The following describes two proteins that form a bound complex.

Residue-level contacts at the interface:
Residue V643 in the second protein is in contact with residue A26 in the first protein (closest heavy-atom distance 4.8 Å).
Residue P650 in the second protein contacts residue G28 in the first protein (closest heavy-atom distance 4.5 Å).
Residue A697 in the second protein interacts with residue G28 in the first protein (closest heavy-atom distance 3.6 Å).
Residue V643 in the second protein is in contact with residue S25 in the first protein (closest heavy-atom distance 3.9 Å).
Residue I662 in the second protein is in contact with residue F27 in the first protein (closest heavy-atom distance 4.3 Å).
Residue L653 in the second protein is in contact with residue P30 in the first protein (closest heavy-atom distance 4.9 Å).
Residue I642 in the second protein interacts with residue F27 in the first protein (closest heavy-atom distance 3.9 Å).
Residue N690 in the second protein interacts with residue T23 in the first protein (closest heavy-atom distance 3.5 Å).
Residue L653 in the second protein interacts with residue G28 in the first protein (closest heavy-atom distance 3.5 Å).
Residue A697 in the second protein is in contact with residue A29 in the first protein (closest heavy-atom distance 3.4 Å).
Residue Q693 in the second protein interacts with residue T23 in the first protein (closest heavy-atom distance 4.0 Å).
Residue P650 in the second protein contacts residue F27 in the first protein (closest heavy-atom distance 3.9 Å).
Residue M701 in the second protein interacts with residue P30 in the first protein (closest heavy-atom distance 3.9 Å).
Residue N690 in the second protein interacts with residue S25 in the first protein (closest heavy-atom distance 3.1 Å).
Residue T651 in the second protein contacts residue P30 in the first protein (closest heavy-atom distance 3.7 Å).
Residue Q693 in the second protein interacts with residue A26 in the first protein (closest heavy-atom distance 3.5 Å).
Residue T647 in the second protein contacts residue S25 in the first protein (closest heavy-atom distance 4.7 Å).
Residue L694 in the second protein contacts residue F27 in the first protein (closest heavy-atom distance 3.7 Å).
Residue Y689 in the second protein contacts residue T23 in the first protein (closest heavy-atom distance 4.0 Å).
Residue L652 in the second protein contacts residue F27 in the first protein (closest heavy-atom distance 4.5 Å).
Residue M701 in the second protein is in contact with residue G28 in the first protein (closest heavy-atom distance 4.4 Å).
Residue P650 in the second protein interacts with residue P30 in the first protein (closest heavy-atom distance 3.3 Å).
Residue M701 in the second protein interacts with residue A29 in the first protein (closest heavy-atom distance 3.5 Å).
Residue T647 in the second protein is in contact with residue T24 in the first protein (closest heavy-atom distance 3.9 Å).
Residue T647 in the second protein interacts with residue A26 in the first protein (closest heavy-atom distance 4.3 Å).
Residue L653 in the second protein interacts with residue F27 in the first protein (closest heavy-atom distance 4.2 Å).
Residue N690 in the second protein interacts with residue F27 in the first protein (closest heavy-atom distance 3.8 Å).
Residue Q693 in the second protein interacts with residue S25 in the first protein (closest heavy-atom distance 2.4 Å).
Residue S646 in the second protein interacts with residue F27 in the first protein (closest heavy-atom distance 3.9 Å).
Residue V643 in the second protein interacts with residue F27 in the first protein (closest heavy-atom distance 4.5 Å).
Residue L654 in the second protein contacts residue P30 in the first protein (closest heavy-atom distance 3.8 Å).
Residue N649 in the second protein contacts residue F27 in the first protein (closest heavy-atom distance 4.7 Å).
Residue Q693 in the second protein is in contact with residue G28 in the first protein (closest heavy-atom distance 4.7 Å).
Residue S646 in the second protein interacts with residue S25 in the first protein (closest heavy-atom distance 3.4 Å).
Residue Q693 in the second protein interacts with residue F27 in the first protein (closest heavy-atom distance 2.8 Å).
Residue N690 in the second protein contacts residue T24 in the first protein (closest heavy-atom distance 2.7 Å).
Residue S646 in the second protein interacts with residue A26 in the first protein (closest heavy-atom distance 2.9 Å).
Residue V643 in the second protein interacts with residue T24 in the first protein (closest heavy-atom distance 3.9 Å).
Residue S700 in the second protein is in contact with residue A29 in the first protein (closest heavy-atom distance 3.8 Å).
Residue A697 in the second protein contacts residue F27 in the first protein (closest heavy-atom distance 4.0 Å).
Residue L652 in the second protein is in contact with residue P30 in the first protein (closest heavy-atom distance 4.9 Å).
Residue W639 in the second protein contacts residue F27 in the first protein (closest heavy-atom distance 3.9 Å).

Sequence of the second protein:
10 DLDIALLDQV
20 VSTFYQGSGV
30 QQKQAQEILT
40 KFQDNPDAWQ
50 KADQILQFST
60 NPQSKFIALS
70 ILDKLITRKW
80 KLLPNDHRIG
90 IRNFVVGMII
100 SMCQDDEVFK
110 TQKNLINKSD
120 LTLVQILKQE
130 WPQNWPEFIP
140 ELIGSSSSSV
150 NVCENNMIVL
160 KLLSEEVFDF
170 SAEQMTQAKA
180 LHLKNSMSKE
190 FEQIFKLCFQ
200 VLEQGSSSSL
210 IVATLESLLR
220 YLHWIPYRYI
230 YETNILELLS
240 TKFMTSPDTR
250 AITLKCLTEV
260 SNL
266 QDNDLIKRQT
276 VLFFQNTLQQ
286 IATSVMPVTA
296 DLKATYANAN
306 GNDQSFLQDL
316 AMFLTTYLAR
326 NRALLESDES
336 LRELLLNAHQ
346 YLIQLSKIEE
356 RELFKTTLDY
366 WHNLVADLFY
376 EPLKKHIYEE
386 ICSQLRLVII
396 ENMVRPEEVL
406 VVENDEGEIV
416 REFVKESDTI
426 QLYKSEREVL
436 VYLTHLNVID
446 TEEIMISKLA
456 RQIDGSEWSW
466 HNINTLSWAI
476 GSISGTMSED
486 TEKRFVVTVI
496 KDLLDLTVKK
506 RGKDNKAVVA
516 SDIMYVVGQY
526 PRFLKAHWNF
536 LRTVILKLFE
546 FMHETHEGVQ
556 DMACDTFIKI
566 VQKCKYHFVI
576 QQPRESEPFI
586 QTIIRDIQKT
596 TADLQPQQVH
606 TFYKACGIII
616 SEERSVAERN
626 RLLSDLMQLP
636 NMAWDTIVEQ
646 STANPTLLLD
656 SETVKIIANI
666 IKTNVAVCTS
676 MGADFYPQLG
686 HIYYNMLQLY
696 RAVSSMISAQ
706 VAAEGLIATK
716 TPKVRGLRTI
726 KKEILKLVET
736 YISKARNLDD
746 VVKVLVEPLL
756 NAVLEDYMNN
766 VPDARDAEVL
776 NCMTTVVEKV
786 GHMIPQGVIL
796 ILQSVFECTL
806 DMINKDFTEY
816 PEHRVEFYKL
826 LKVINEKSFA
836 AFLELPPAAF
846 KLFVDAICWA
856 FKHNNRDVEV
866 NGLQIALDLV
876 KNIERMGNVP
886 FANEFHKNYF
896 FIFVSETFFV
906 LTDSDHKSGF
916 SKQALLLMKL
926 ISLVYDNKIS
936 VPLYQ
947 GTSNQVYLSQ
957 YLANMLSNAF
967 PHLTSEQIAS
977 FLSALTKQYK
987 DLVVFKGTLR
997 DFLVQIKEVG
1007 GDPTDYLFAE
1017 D

Sequence of the first protein:
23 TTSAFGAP